Sequence of protein 2:
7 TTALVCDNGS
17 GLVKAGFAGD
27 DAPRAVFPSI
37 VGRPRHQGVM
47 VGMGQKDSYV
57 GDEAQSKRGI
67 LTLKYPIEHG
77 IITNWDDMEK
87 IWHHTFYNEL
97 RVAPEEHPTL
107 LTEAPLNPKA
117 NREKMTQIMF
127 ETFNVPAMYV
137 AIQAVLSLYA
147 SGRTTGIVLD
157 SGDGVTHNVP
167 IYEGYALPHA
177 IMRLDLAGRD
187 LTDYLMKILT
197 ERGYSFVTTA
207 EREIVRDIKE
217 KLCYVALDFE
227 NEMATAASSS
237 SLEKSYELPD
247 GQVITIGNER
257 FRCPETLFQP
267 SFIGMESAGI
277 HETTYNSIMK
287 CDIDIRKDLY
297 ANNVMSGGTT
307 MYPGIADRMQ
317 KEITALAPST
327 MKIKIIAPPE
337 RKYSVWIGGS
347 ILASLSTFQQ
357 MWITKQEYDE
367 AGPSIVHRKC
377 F

This data describes a binding interaction between two proteins.

Sequence of protein 1:
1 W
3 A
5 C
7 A

Contacts between the two chains:
Residue R198 in protein 2 interacts with residue W1 in protein 1 (closest heavy-atom distance 4.3 Å).
Residue G199 in protein 2 interacts with residue W1 in protein 1 (closest heavy-atom distance 2.5 Å).
Residue Q248 in protein 2 interacts with residue A3 in protein 1 (closest heavy-atom distance 3.8 Å).
Residue F202 in protein 2 is in contact with residue A3 in protein 1 (closest heavy-atom distance 4.7 Å).
Residue Y200 in protein 2 is in contact with residue A3 in protein 1 (closest heavy-atom distance 3.6 Å).
Residue L244 in protein 2 is in contact with residue A3 in protein 1 (closest heavy-atom distance 3.5 Å).
Residue S201 in protein 2 is in contact with residue W1 in protein 1 (closest heavy-atom distance 3.2 Å).
Residue Y200 in protein 2 interacts with residue W1 in protein 1 (closest heavy-atom distance 4.2 Å).
Residue T196 in protein 2 interacts with residue W1 in protein 1 (closest heavy-atom distance 4.1 Å).
Residue G199 in protein 2 contacts residue A3 in protein 1 (closest heavy-atom distance 4.1 Å).
Residue S201 in protein 2 is in contact with residue A3 in protein 1 (closest heavy-atom distance 3.4 Å).
Residue S201 in protein 2 is in contact with residue C5 in protein 1 (closest heavy-atom distance 4.5 Å).